Sequence of the second protein:
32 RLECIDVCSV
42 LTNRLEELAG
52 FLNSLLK

These two protein chains interact to form a complex.

Contacts between the two chains:
Residue L59 in the first protein contacts residue L46 in the second protein (closest heavy-atom distance 3.6 Å).
Residue I48 in the first protein is in contact with residue L53 in the second protein (closest heavy-atom distance 3.7 Å).
Residue I48 in the first protein is in contact with residue L57 in the second protein (closest heavy-atom distance 3.7 Å).
Residue I52 in the first protein interacts with residue A50 in the second protein (closest heavy-atom distance 4.5 Å).
Residue Q51 in the first protein contacts residue L53 in the second protein (closest heavy-atom distance 3.9 Å).
Residue I52 in the first protein interacts with residue N54 in the second protein (closest heavy-atom distance 3.5 Å).
Residue T55 in the first protein interacts with residue L46 in the second protein (closest heavy-atom distance 3.5 Å).
Residue V58 in the first protein contacts residue L46 in the second protein (closest heavy-atom distance 3.8 Å).
Residue E45 in the first protein contacts residue L57 in the second protein (closest heavy-atom distance 3.7 Å).
Residue V62 in the first protein interacts with residue T43 in the second protein (closest heavy-atom distance 4.8 Å).
Residue I52 in the first protein is in contact with residue L57 in the second protein (closest heavy-atom distance 3.6 Å).
Residue I48 in the first protein contacts residue L56 in the second protein (closest heavy-atom distance 3.8 Å).
Residue T55 in the first protein contacts residue A50 in the second protein (closest heavy-atom distance 4.0 Å).
Residue I52 in the first protein is in contact with residue L53 in the second protein (closest heavy-atom distance 3.6 Å).
Residue T55 in the first protein is in contact with residue L53 in the second protein (closest heavy-atom distance 5.0 Å).
Residue L59 in the first protein interacts with residue E47 in the second protein (closest heavy-atom distance 3.9 Å).
Residue L59 in the first protein interacts with residue A50 in the second protein (closest heavy-atom distance 4.5 Å).
Residue L59 in the first protein contacts residue T43 in the second protein (closest heavy-atom distance 4.2 Å).
Residue H56 in the first protein contacts residue A50 in the second protein (closest heavy-atom distance 3.5 Å).
Residue K49 in the first protein is in contact with residue L57 in the second protein (closest heavy-atom distance 4.4 Å).

Sequence of the first protein:
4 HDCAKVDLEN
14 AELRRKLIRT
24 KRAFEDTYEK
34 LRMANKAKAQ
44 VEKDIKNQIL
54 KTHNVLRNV